Contacts between the two chains:
Residue K897 in the first protein is in contact with residue V517 in the second protein (closest heavy-atom distance 4.9 Å).
Residue K897 in the first protein is in contact with residue C516 in the second protein (closest heavy-atom distance 2.7 Å).
Residue A898 in the first protein contacts residue C516 in the second protein (closest heavy-atom distance 3.6 Å).
Residue F905 in the first protein contacts residue Y477 in the second protein (closest heavy-atom distance 4.8 Å).

The following describes two proteins that form a bound complex.

Sequence of the second protein:
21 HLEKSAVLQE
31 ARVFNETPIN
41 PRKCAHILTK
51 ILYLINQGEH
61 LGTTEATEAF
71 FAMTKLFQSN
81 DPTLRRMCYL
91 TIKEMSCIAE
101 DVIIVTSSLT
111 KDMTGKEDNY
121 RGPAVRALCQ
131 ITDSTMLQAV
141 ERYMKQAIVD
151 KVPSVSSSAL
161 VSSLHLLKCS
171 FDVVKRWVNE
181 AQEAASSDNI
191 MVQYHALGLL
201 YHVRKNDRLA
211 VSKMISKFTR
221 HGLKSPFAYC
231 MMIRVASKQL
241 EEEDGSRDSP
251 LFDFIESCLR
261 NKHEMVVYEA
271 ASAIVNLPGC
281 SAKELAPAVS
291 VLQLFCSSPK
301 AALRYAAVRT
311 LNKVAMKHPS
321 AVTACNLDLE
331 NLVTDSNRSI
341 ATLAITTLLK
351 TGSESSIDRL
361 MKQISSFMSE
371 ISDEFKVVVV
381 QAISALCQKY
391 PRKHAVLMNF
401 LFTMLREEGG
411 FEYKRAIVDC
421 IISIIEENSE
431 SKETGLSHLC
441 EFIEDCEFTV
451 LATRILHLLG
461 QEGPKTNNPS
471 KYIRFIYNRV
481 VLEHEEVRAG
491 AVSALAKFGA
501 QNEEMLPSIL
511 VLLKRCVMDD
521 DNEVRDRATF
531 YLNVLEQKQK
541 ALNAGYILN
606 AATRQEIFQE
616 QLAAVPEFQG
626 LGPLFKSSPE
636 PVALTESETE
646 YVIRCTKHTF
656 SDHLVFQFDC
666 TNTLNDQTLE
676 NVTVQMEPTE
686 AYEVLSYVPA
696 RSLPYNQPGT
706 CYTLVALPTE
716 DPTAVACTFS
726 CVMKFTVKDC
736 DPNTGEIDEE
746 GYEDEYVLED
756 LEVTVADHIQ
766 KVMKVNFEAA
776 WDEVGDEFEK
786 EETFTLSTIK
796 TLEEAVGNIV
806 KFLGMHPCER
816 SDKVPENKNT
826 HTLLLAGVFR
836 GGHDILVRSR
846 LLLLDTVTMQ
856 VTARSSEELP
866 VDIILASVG

Sequence of the first protein:
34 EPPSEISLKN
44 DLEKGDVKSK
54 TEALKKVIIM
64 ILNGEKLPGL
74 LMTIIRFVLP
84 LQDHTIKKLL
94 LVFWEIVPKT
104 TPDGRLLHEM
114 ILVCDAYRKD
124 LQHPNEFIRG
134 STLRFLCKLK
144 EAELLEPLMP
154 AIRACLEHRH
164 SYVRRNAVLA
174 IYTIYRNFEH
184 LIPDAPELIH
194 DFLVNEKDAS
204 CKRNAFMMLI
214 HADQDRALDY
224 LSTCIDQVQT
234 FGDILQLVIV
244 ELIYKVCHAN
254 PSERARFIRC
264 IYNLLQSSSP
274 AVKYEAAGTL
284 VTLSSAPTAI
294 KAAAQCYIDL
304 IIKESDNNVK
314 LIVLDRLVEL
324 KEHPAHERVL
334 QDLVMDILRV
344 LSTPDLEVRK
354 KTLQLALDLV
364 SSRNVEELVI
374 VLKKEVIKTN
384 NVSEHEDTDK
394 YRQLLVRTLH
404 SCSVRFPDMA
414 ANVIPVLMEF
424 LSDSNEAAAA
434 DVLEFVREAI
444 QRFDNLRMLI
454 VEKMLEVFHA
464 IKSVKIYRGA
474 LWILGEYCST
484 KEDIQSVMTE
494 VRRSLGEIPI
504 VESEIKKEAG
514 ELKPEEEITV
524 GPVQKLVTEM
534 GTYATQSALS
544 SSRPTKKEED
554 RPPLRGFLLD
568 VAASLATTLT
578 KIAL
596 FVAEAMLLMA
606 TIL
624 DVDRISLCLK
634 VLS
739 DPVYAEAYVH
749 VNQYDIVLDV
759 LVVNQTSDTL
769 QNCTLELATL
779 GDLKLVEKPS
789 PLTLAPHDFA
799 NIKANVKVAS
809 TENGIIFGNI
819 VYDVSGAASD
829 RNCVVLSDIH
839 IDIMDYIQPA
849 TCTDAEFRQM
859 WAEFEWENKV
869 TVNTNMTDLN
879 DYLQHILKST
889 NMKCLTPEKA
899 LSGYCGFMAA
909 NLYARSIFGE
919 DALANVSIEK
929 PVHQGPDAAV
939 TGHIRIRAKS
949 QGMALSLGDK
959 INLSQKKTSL